Sequence of the second protein:
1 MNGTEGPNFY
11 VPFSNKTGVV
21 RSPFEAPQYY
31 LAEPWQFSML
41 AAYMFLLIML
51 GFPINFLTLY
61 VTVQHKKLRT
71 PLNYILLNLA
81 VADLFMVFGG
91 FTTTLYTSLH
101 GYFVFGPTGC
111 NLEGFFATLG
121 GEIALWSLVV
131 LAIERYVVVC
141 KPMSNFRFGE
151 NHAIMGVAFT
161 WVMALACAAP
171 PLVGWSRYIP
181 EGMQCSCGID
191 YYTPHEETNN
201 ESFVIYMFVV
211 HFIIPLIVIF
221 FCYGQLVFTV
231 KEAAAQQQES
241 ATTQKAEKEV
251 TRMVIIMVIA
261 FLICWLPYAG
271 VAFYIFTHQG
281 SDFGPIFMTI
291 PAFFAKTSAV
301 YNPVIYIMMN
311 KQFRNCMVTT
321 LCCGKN

Sequence of the first protein:
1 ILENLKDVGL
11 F

Interface contacts:
Residue L226 in the second protein interacts with residue L10 in the first protein (closest heavy-atom distance 4.0 Å).
Residue E249 in the second protein interacts with residue F11 in the first protein (closest heavy-atom distance 3.9 Å).
Residue V139 in the second protein interacts with residue V8 in the first protein (closest heavy-atom distance 4.3 Å).
Residue A246 in the second protein contacts residue L2 in the first protein (closest heavy-atom distance 3.9 Å).
Residue R135 in the second protein is in contact with residue G9 in the first protein (closest heavy-atom distance 4.3 Å).
Residue K245 in the second protein contacts residue F11 in the first protein (closest heavy-atom distance 3.9 Å).
Residue A246 in the second protein contacts residue L5 in the first protein (closest heavy-atom distance 4.0 Å).
Residue S240 in the second protein is in contact with residue L2 in the first protein (closest heavy-atom distance 4.9 Å).
Residue A246 in the second protein is in contact with residue F11 in the first protein (closest heavy-atom distance 3.5 Å).
Residue K311 in the second protein contacts residue F11 in the first protein (closest heavy-atom distance 4.2 Å).
Residue V250 in the second protein interacts with residue L5 in the first protein (closest heavy-atom distance 3.8 Å).
Residue V139 in the second protein contacts residue L5 in the first protein (closest heavy-atom distance 3.9 Å).
Residue A233 in the second protein contacts residue I1 in the first protein (closest heavy-atom distance 3.8 Å).
Residue V139 in the second protein contacts residue I1 in the first protein (closest heavy-atom distance 4.1 Å).
Residue N310 in the second protein is in contact with residue V8 in the first protein (closest heavy-atom distance 4.8 Å).
Residue N310 in the second protein contacts residue G9 in the first protein (closest heavy-atom distance 3.5 Å).
Residue M253 in the second protein is in contact with residue L10 in the first protein (closest heavy-atom distance 4.2 Å).
Residue E249 in the second protein is in contact with residue L10 in the first protein (closest heavy-atom distance 3.7 Å).
Residue L72 in the second protein interacts with residue D7 in the first protein (closest heavy-atom distance 3.8 Å).
Residue T242 in the second protein contacts residue F11 in the first protein (closest heavy-atom distance 3.8 Å).
Residue L226 in the second protein contacts residue L5 in the first protein (closest heavy-atom distance 4.5 Å).
Residue L72 in the second protein is in contact with residue V8 in the first protein (closest heavy-atom distance 4.2 Å).
Residue T243 in the second protein interacts with residue I1 in the first protein (closest heavy-atom distance 4.7 Å).
Residue V138 in the second protein contacts residue V8 in the first protein (closest heavy-atom distance 4.0 Å).
Residue R135 in the second protein interacts with residue L10 in the first protein (closest heavy-atom distance 3.7 Å).
Residue V139 in the second protein contacts residue N4 in the first protein (closest heavy-atom distance 4.1 Å).
Residue M257 in the second protein is in contact with residue L10 in the first protein (closest heavy-atom distance 4.3 Å).
Residue T229 in the second protein is in contact with residue I1 in the first protein (closest heavy-atom distance 3.7 Å).
Residue K141 in the second protein interacts with residue N4 in the first protein (closest heavy-atom distance 4.2 Å).
Residue T242 in the second protein contacts residue L2 in the first protein (closest heavy-atom distance 3.7 Å).
Residue V138 in the second protein is in contact with residue N4 in the first protein (closest heavy-atom distance 3.4 Å).
Residue V250 in the second protein contacts residue L10 in the first protein (closest heavy-atom distance 4.3 Å).
Residue V230 in the second protein is in contact with residue L5 in the first protein (closest heavy-atom distance 4.2 Å).
Residue N73 in the second protein contacts residue D7 in the first protein (closest heavy-atom distance 4.9 Å).
Residue T243 in the second protein contacts residue L2 in the first protein (closest heavy-atom distance 3.9 Å).
Residue V230 in the second protein is in contact with residue I1 in the first protein (closest heavy-atom distance 3.8 Å).
Residue R135 in the second protein contacts residue V8 in the first protein (closest heavy-atom distance 2.8 Å).

The following describes two proteins that form a bound complex.